Sequence of chain B:
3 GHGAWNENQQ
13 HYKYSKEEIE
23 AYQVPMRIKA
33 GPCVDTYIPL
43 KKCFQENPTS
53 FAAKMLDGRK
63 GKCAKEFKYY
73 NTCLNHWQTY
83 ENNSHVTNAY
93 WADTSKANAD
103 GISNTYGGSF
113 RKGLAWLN

Sequence of chain A:
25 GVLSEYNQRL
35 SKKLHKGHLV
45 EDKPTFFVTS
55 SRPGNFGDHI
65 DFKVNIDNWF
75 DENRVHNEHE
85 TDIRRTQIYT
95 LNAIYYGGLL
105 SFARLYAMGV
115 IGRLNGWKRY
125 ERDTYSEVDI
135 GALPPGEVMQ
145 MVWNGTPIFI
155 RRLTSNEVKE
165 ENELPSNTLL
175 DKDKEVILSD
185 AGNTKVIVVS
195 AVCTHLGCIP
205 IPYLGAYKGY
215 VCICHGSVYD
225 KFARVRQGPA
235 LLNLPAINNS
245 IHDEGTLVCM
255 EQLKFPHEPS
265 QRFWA

Residue-level contacts at the interface:
Residue K176 in chain A interacts with residue G110 in chain B (closest heavy-atom distance 4.8 Å).
Residue E167 in chain A contacts residue G103 in chain B (closest heavy-atom distance 4.7 Å).

This data describes a binding interaction between two proteins.